Sequence of chain A:
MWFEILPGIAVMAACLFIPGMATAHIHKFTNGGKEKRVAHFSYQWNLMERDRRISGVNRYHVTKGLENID

Interface contacts:
Residue S133 in chain B contacts residue N46 in chain A (closest heavy-atom distance 4.9 Å).
Residue D132 in chain B interacts with residue S42 in chain A (closest heavy-atom distance 3.8 Å).
Residue F135 in chain B contacts residue Q44 in chain A (closest heavy-atom distance 3.5 Å).
Residue S137 in chain B interacts with residue F41 in chain A (closest heavy-atom distance 4.1 Å).
Residue S133 in chain B contacts residue Y43 in chain A (closest heavy-atom distance 3.2 Å).
Residue F136 in chain B is in contact with residue F41 in chain A (closest heavy-atom distance 3.3 Å).
Residue G131 in chain B interacts with residue S42 in chain A (closest heavy-atom distance 3.2 Å).
Residue F135 in chain B interacts with residue F41 in chain A (closest heavy-atom distance 3.1 Å).
Residue G134 in chain B is in contact with residue Y43 in chain A (closest heavy-atom distance 4.4 Å).
Residue S133 in chain B interacts with residue S42 in chain A (closest heavy-atom distance 4.2 Å).
Residue D132 in chain B contacts residue N46 in chain A (closest heavy-atom distance 4.5 Å).
Residue F135 in chain B contacts residue Y43 in chain A (closest heavy-atom distance 3.2 Å).
Residue G134 in chain B is in contact with residue F41 in chain A (closest heavy-atom distance 4.0 Å).
Residue G134 in chain B contacts residue S42 in chain A (closest heavy-atom distance 4.8 Å).

Sequence of chain B:
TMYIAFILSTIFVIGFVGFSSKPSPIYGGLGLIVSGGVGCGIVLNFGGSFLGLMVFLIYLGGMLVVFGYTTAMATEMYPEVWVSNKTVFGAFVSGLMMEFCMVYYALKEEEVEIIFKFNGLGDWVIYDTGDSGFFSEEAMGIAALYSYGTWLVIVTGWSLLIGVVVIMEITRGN

These two protein chains interact to form a complex.